Sequence of protein 1:
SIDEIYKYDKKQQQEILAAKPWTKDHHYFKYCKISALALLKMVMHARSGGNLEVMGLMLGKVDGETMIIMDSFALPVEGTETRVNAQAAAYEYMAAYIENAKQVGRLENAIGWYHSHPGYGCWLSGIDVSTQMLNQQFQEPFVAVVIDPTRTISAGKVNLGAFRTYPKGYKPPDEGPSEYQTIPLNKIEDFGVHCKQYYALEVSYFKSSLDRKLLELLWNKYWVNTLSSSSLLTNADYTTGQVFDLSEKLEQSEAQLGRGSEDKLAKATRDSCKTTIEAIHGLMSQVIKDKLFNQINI

Contacts between the two chains:
Residue A113 in protein 1 contacts residue R31 in protein 2 (closest heavy-atom distance 2.0 Å).
Residue V107 in protein 1 interacts with residue T22 in protein 2 (closest heavy-atom distance 2.2 Å).
Residue N108 in protein 1 interacts with residue D23 in protein 2 (closest heavy-atom distance 2.3 Å).
Residue N108 in protein 1 is in contact with residue E20 in protein 2 (closest heavy-atom distance 3.3 Å).
Residue A113 in protein 1 contacts residue E34 in protein 2 (closest heavy-atom distance 0.8 Å).
Residue T103 in protein 1 interacts with residue E26 in protein 2 (closest heavy-atom distance 2.7 Å).
Residue M78 in protein 1 contacts residue R27 in protein 2 (closest heavy-atom distance 1.5 Å).
Residue V100 in protein 1 is in contact with residue E30 in protein 2 (closest heavy-atom distance 3.6 Å).
Residue A111 in protein 1 interacts with residue R27 in protein 2 (closest heavy-atom distance 1.7 Å).
Residue V107 in protein 1 is in contact with residue T57 in protein 2 (closest heavy-atom distance 3.0 Å).
Residue A112 in protein 1 contacts residue R31 in protein 2 (closest heavy-atom distance 1.1 Å).
Residue R106 in protein 1 contacts residue K24 in protein 2 (closest heavy-atom distance 0.8 Å).
Residue E115 in protein 1 interacts with residue E34 in protein 2 (closest heavy-atom distance 2.4 Å).
Residue V77 in protein 1 is in contact with residue E30 in protein 2 (closest heavy-atom distance 3.6 Å).
Residue G102 in protein 1 contacts residue E26 in protein 2 (closest heavy-atom distance 0.5 Å).
Residue Y114 in protein 1 contacts residue E34 in protein 2 (closest heavy-atom distance 1.5 Å).
Residue R106 in protein 1 interacts with residue E26 in protein 2 (closest heavy-atom distance 0.8 Å).
Residue G79 in protein 1 interacts with residue E34 in protein 2 (closest heavy-atom distance 3.8 Å).
Residue M78 in protein 1 contacts residue E30 in protein 2 (closest heavy-atom distance 0.6 Å).
Residue M78 in protein 1 is in contact with residue E26 in protein 2 (closest heavy-atom distance 3.5 Å).
Residue N108 in protein 1 is in contact with residue T22 in protein 2 (closest heavy-atom distance 3.8 Å).
Residue Y114 in protein 1 interacts with residue R31 in protein 2 (closest heavy-atom distance 2.5 Å).
Residue A111 in protein 1 interacts with residue D23 in protein 2 (closest heavy-atom distance 2.4 Å).
Residue T103 in protein 1 interacts with residue K24 in protein 2 (closest heavy-atom distance 3.8 Å).
Residue A112 in protein 1 contacts residue E30 in protein 2 (closest heavy-atom distance 2.7 Å).
Residue A112 in protein 1 interacts with residue D23 in protein 2 (closest heavy-atom distance 3.8 Å).
Residue A118 in protein 1 is in contact with residue K35 in protein 2 (closest heavy-atom distance 2.4 Å).
Residue A112 in protein 1 interacts with residue I28 in protein 2 (closest heavy-atom distance 1.7 Å).
Residue A112 in protein 1 is in contact with residue K29 in protein 2 (closest heavy-atom distance 3.4 Å).
Residue A113 in protein 1 is in contact with residue R27 in protein 2 (closest heavy-atom distance 3.0 Å).
Residue A109 in protein 1 interacts with residue R27 in protein 2 (closest heavy-atom distance 1.5 Å).
Residue E115 in protein 1 is in contact with residue R31 in protein 2 (closest heavy-atom distance 2.6 Å).
Residue Y116 in protein 1 contacts residue K35 in protein 2 (closest heavy-atom distance 2.9 Å).
Residue T105 in protein 1 interacts with residue K24 in protein 2 (closest heavy-atom distance 2.5 Å).
Residue A112 in protein 1 contacts residue R27 in protein 2 (closest heavy-atom distance 1.2 Å).
Residue A109 in protein 1 interacts with residue D23 in protein 2 (closest heavy-atom distance 3.4 Å).
Residue A109 in protein 1 contacts residue K24 in protein 2 (closest heavy-atom distance 3.2 Å).
Residue G102 in protein 1 contacts residue K24 in protein 2 (closest heavy-atom distance 2.5 Å).
Residue A113 in protein 1 interacts with residue E30 in protein 2 (closest heavy-atom distance 2.2 Å).
Residue A112 in protein 1 contacts residue V32 in protein 2 (closest heavy-atom distance 3.1 Å).
Residue E115 in protein 1 contacts residue I17 in protein 2 (closest heavy-atom distance 1.1 Å).
Residue E115 in protein 1 contacts residue K35 in protein 2 (closest heavy-atom distance 0.9 Å).
Residue Y137 in protein 1 contacts residue E30 in protein 2 (closest heavy-atom distance 3.5 Å).
Residue G79 in protein 1 interacts with residue R27 in protein 2 (closest heavy-atom distance 2.8 Å).
Residue G79 in protein 1 contacts residue E30 in protein 2 (closest heavy-atom distance 2.2 Å).
Residue Y114 in protein 1 is in contact with residue R27 in protein 2 (closest heavy-atom distance 1.5 Å).
Residue A112 in protein 1 interacts with residue E34 in protein 2 (closest heavy-atom distance 3.2 Å).
Residue E101 in protein 1 contacts residue E26 in protein 2 (closest heavy-atom distance 2.8 Å).
Residue V107 in protein 1 contacts residue K24 in protein 2 (closest heavy-atom distance 1.8 Å).
Residue Y116 in protein 1 interacts with residue E34 in protein 2 (closest heavy-atom distance 2.5 Å).
Residue Q110 in protein 1 interacts with residue R27 in protein 2 (closest heavy-atom distance 0.4 Å).
Residue T105 in protein 1 is in contact with residue E26 in protein 2 (closest heavy-atom distance 3.8 Å).
Residue Y137 in protein 1 interacts with residue E34 in protein 2 (closest heavy-atom distance 2.7 Å).
Residue P99 in protein 1 contacts residue E33 in protein 2 (closest heavy-atom distance 3.1 Å).
Residue N108 in protein 1 is in contact with residue K24 in protein 2 (closest heavy-atom distance 3.1 Å).
Residue E115 in protein 1 is in contact with residue V32 in protein 2 (closest heavy-atom distance 2.8 Å).
Residue V107 in protein 1 contacts residue D23 in protein 2 (closest heavy-atom distance 3.0 Å).
Residue R106 in protein 1 interacts with residue R27 in protein 2 (closest heavy-atom distance 2.7 Å).
Residue L98 in protein 1 contacts residue E30 in protein 2 (closest heavy-atom distance 1.5 Å).
Residue A111 in protein 1 is in contact with residue R31 in protein 2 (closest heavy-atom distance 1.4 Å).

The following describes two proteins that form a bound complex.

Sequence of protein 2:
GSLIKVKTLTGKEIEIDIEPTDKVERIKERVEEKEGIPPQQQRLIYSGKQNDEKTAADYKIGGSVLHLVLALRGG